Residue-level contacts at the interface:
Residue A379 in the first protein interacts with residue H57 in the second protein (closest heavy-atom distance 3.1 Å).
Residue P381 in the first protein interacts with residue G59 in the second protein (closest heavy-atom distance 3.5 Å).
Residue R377 in the first protein contacts residue V55 in the second protein (closest heavy-atom distance 3.1 Å).
Residue L376 in the first protein is in contact with residue R53 in the second protein (closest heavy-atom distance 3.5 Å).
Residue N382 in the first protein contacts residue A60 in the second protein (closest heavy-atom distance 3.0 Å).
Residue P381 in the first protein is in contact with residue D58 in the second protein (closest heavy-atom distance 3.1 Å).
Residue R373 in the first protein contacts residue Y48 in the second protein (closest heavy-atom distance 3.4 Å).
Residue K415 in the first protein interacts with residue T21 in the second protein (closest heavy-atom distance 2.4 Å).
Residue R377 in the first protein interacts with residue R53 in the second protein (closest heavy-atom distance 3.1 Å).
Residue K426 in the first protein contacts residue T70 in the second protein (closest heavy-atom distance 2.9 Å).
Residue K415 in the first protein interacts with residue M22 in the second protein (closest heavy-atom distance 3.2 Å).
Residue H368 in the first protein is in contact with residue L40 in the second protein (closest heavy-atom distance 3.7 Å).
Residue P381 in the first protein interacts with residue H57 in the second protein (closest heavy-atom distance 3.4 Å).
Residue G414 in the first protein contacts residue H57 in the second protein (closest heavy-atom distance 2.9 Å).
Residue S413 in the first protein is in contact with residue V55 in the second protein (closest heavy-atom distance 4.0 Å).
Residue E374 in the first protein is in contact with residue L52 in the second protein (closest heavy-atom distance 3.9 Å).
Residue L375 in the first protein contacts residue H33 in the second protein (closest heavy-atom distance 3.7 Å).
Residue Q412 in the first protein is in contact with residue E30 in the second protein (closest heavy-atom distance 3.5 Å).
Residue L376 in the first protein contacts residue H33 in the second protein (closest heavy-atom distance 4.3 Å).
Residue V380 in the first protein contacts residue G59 in the second protein (closest heavy-atom distance 4.1 Å).
Residue I378 in the first protein interacts with residue V55 in the second protein (closest heavy-atom distance 3.2 Å).
Residue S413 in the first protein contacts residue R53 in the second protein (closest heavy-atom distance 3.5 Å).
Residue N382 in the first protein is in contact with residue Q62 in the second protein (closest heavy-atom distance 2.4 Å).
Residue E384 in the first protein contacts residue K64 in the second protein (closest heavy-atom distance 4.3 Å).
Residue K426 in the first protein interacts with residue R68 in the second protein (closest heavy-atom distance 3.9 Å).
Residue I416 in the first protein interacts with residue M22 in the second protein (closest heavy-atom distance 3.0 Å).
Residue L375 in the first protein contacts residue R53 in the second protein (closest heavy-atom distance 3.2 Å).
Residue T337 in the first protein interacts with residue L52 in the second protein (closest heavy-atom distance 4.2 Å).
Residue E374 in the first protein contacts residue T51 in the second protein (closest heavy-atom distance 4.0 Å).
Residue L383 in the first protein interacts with residue A60 in the second protein (closest heavy-atom distance 3.6 Å).
Residue I417 in the first protein interacts with residue M22 in the second protein (closest heavy-atom distance 4.0 Å).
Residue E291 in the first protein is in contact with residue N54 in the second protein (closest heavy-atom distance 3.9 Å).
Residue L334 in the first protein contacts residue Y48 in the second protein (closest heavy-atom distance 3.4 Å).
Residue R377 in the first protein interacts with residue L52 in the second protein (closest heavy-atom distance 3.3 Å).
Residue L375 in the first protein contacts residue L52 in the second protein (closest heavy-atom distance 3.4 Å).
Residue A379 in the first protein contacts residue I56 in the second protein (closest heavy-atom distance 3.6 Å).
Residue S413 in the first protein contacts residue I23 in the second protein (closest heavy-atom distance 4.0 Å).
Residue R373 in the first protein interacts with residue L40 in the second protein (closest heavy-atom distance 3.5 Å).
Residue S413 in the first protein interacts with residue E30 in the second protein (closest heavy-atom distance 3.0 Å).
Residue T337 in the first protein contacts residue Y48 in the second protein (closest heavy-atom distance 3.1 Å).
Residue N382 in the first protein is in contact with residue R61 in the second protein (closest heavy-atom distance 4.3 Å).
Residue L375 in the first protein interacts with residue T51 in the second protein (closest heavy-atom distance 3.0 Å).
Residue E332 in the first protein contacts residue E49 in the second protein (closest heavy-atom distance 4.1 Å).
Residue A379 in the first protein is in contact with residue V55 in the second protein (closest heavy-atom distance 3.1 Å).
Residue K415 in the first protein is in contact with residue I23 in the second protein (closest heavy-atom distance 3.6 Å).
Residue V335 in the first protein contacts residue Y48 in the second protein (closest heavy-atom distance 4.2 Å).
Residue L375 in the first protein interacts with residue L37 in the second protein (closest heavy-atom distance 3.8 Å).
Residue R373 in the first protein is in contact with residue P47 in the second protein (closest heavy-atom distance 2.6 Å).
Residue N382 in the first protein is in contact with residue K64 in the second protein (closest heavy-atom distance 4.2 Å).
Residue R377 in the first protein is in contact with residue N54 in the second protein (closest heavy-atom distance 3.2 Å).
Residue N382 in the first protein contacts residue P63 in the second protein (closest heavy-atom distance 3.4 Å).
Residue E374 in the first protein contacts residue Y48 in the second protein (closest heavy-atom distance 3.1 Å).
Residue I416 in the first protein is in contact with residue H57 in the second protein (closest heavy-atom distance 3.6 Å).
Residue L334 in the first protein contacts residue E49 in the second protein (closest heavy-atom distance 3.2 Å).
Residue K415 in the first protein interacts with residue H57 in the second protein (closest heavy-atom distance 4.3 Å).
Residue R373 in the first protein interacts with residue V46 in the second protein (closest heavy-atom distance 2.7 Å).
Residue E333 in the first protein interacts with residue E49 in the second protein (closest heavy-atom distance 3.0 Å).
Residue P381 in the first protein is in contact with residue K24 in the second protein (closest heavy-atom distance 3.7 Å).
Residue R373 in the first protein is in contact with residue T51 in the second protein (closest heavy-atom distance 3.2 Å).
Residue K469 in the first protein contacts residue F84 in the second protein (closest heavy-atom distance 3.7 Å).

This data describes a binding interaction between two proteins.

Sequence of the first protein:
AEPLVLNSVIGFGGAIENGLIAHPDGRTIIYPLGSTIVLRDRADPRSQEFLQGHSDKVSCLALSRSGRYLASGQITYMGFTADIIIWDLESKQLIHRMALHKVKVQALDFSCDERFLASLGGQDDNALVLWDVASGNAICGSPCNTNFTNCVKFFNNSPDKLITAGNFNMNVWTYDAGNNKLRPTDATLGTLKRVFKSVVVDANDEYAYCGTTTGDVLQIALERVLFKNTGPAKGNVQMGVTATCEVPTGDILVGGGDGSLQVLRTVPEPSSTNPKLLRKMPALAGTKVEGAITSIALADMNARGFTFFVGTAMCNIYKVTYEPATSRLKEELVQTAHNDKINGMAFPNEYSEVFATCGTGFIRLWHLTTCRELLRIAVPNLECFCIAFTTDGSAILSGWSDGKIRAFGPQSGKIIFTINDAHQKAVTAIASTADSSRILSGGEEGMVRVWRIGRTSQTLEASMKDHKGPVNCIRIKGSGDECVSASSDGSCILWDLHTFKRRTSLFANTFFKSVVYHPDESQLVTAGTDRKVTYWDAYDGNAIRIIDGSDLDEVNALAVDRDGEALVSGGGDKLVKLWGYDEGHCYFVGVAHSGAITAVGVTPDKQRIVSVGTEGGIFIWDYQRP

Sequence of the second protein:
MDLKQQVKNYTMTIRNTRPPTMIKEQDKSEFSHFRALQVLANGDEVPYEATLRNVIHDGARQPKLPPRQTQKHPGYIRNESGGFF